Sequence of the second protein:
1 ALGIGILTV

Contacts between the two chains:
Residue W167 in the first protein interacts with residue A1 in the second protein (closest heavy-atom distance 3.2 Å).
Residue V67 in the first protein interacts with residue L2 in the second protein (closest heavy-atom distance 3.4 Å).
Residue Y171 in the first protein contacts residue A1 in the second protein (closest heavy-atom distance 2.8 Å).
Residue D77 in the first protein contacts residue T8 in the second protein (closest heavy-atom distance 2.6 Å).
Residue R97 in the first protein interacts with residue I6 in the second protein (closest heavy-atom distance 3.3 Å).
Residue E63 in the first protein interacts with residue A1 in the second protein (closest heavy-atom distance 3.4 Å).
Residue A150 in the first protein interacts with residue L7 in the second protein (closest heavy-atom distance 4.0 Å).
Residue T143 in the first protein interacts with residue V9 in the second protein (closest heavy-atom distance 2.6 Å).
Residue Y7 in the first protein is in contact with residue A1 in the second protein (closest heavy-atom distance 3.0 Å).
Residue W147 in the first protein interacts with residue V9 in the second protein (closest heavy-atom distance 3.7 Å).
Residue K146 in the first protein contacts residue T8 in the second protein (closest heavy-atom distance 4.5 Å).
Residue T80 in the first protein contacts residue T8 in the second protein (closest heavy-atom distance 4.5 Å).
Residue M5 in the first protein contacts residue A1 in the second protein (closest heavy-atom distance 3.5 Å).
Residue K66 in the first protein contacts residue A1 in the second protein (closest heavy-atom distance 4.0 Å).
Residue H70 in the first protein interacts with residue G3 in the second protein (closest heavy-atom distance 3.2 Å).
Residue K66 in the first protein interacts with residue G3 in the second protein (closest heavy-atom distance 3.9 Å).
Residue T73 in the first protein is in contact with residue T8 in the second protein (closest heavy-atom distance 3.5 Å).
Residue L156 in the first protein interacts with residue I6 in the second protein (closest heavy-atom distance 4.1 Å).
Residue W147 in the first protein contacts residue T8 in the second protein (closest heavy-atom distance 2.9 Å).
Residue Y99 in the first protein interacts with residue G3 in the second protein (closest heavy-atom distance 3.0 Å).
Residue V76 in the first protein is in contact with residue T8 in the second protein (closest heavy-atom distance 3.5 Å).
Residue D77 in the first protein interacts with residue L7 in the second protein (closest heavy-atom distance 4.8 Å).
Residue K66 in the first protein interacts with residue L2 in the second protein (closest heavy-atom distance 2.9 Å).
Residue F33 in the first protein contacts residue A1 in the second protein (closest heavy-atom distance 4.8 Å).
Residue Y59 in the first protein is in contact with residue A1 in the second protein (closest heavy-atom distance 4.4 Å).
Residue K146 in the first protein interacts with residue V9 in the second protein (closest heavy-atom distance 2.7 Å).
Residue Q155 in the first protein interacts with residue G5 in the second protein (closest heavy-atom distance 4.1 Å).
Residue Y159 in the first protein is in contact with residue A1 in the second protein (closest heavy-atom distance 2.6 Å).
Residue Y116 in the first protein interacts with residue V9 in the second protein (closest heavy-atom distance 3.7 Å).
Residue V152 in the first protein is in contact with residue G5 in the second protein (closest heavy-atom distance 4.0 Å).
Residue W147 in the first protein is in contact with residue L7 in the second protein (closest heavy-atom distance 3.4 Å).
Residue V152 in the first protein contacts residue L7 in the second protein (closest heavy-atom distance 3.6 Å).
Residue T80 in the first protein interacts with residue V9 in the second protein (closest heavy-atom distance 3.9 Å).
Residue D77 in the first protein is in contact with residue V9 in the second protein (closest heavy-atom distance 3.0 Å).
Residue L156 in the first protein is in contact with residue I4 in the second protein (closest heavy-atom distance 4.0 Å).
Residue Y99 in the first protein is in contact with residue L2 in the second protein (closest heavy-atom distance 3.5 Å).
Residue H70 in the first protein contacts residue L2 in the second protein (closest heavy-atom distance 4.4 Å).
Residue T73 in the first protein interacts with residue L7 in the second protein (closest heavy-atom distance 3.6 Å).
Residue K66 in the first protein contacts residue I4 in the second protein (closest heavy-atom distance 3.6 Å).
Residue H114 in the first protein contacts residue I6 in the second protein (closest heavy-atom distance 4.1 Å).
Residue M45 in the first protein is in contact with residue L2 in the second protein (closest heavy-atom distance 3.5 Å).
Residue T142 in the first protein is in contact with residue V9 in the second protein (closest heavy-atom distance 5.0 Å).
Residue Y99 in the first protein is in contact with residue I6 in the second protein (closest heavy-atom distance 4.6 Å).
Residue L81 in the first protein is in contact with residue V9 in the second protein (closest heavy-atom distance 3.9 Å).
Residue R97 in the first protein contacts residue L7 in the second protein (closest heavy-atom distance 4.5 Å).
Residue Y159 in the first protein is in contact with residue G3 in the second protein (closest heavy-atom distance 3.6 Å).
Residue Y159 in the first protein interacts with residue L2 in the second protein (closest heavy-atom distance 3.8 Å).
Residue F9 in the first protein contacts residue L2 in the second protein (closest heavy-atom distance 3.7 Å).
Residue L156 in the first protein is in contact with residue G5 in the second protein (closest heavy-atom distance 4.2 Å).
Residue Y123 in the first protein interacts with residue V9 in the second protein (closest heavy-atom distance 4.2 Å).
Residue T73 in the first protein is in contact with residue I6 in the second protein (closest heavy-atom distance 3.5 Å).
Residue Y7 in the first protein interacts with residue L2 in the second protein (closest heavy-atom distance 3.5 Å).
Residue Y84 in the first protein is in contact with residue V9 in the second protein (closest heavy-atom distance 2.7 Å).
Residue E63 in the first protein is in contact with residue L2 in the second protein (closest heavy-atom distance 2.8 Å).
Residue H70 in the first protein contacts residue I6 in the second protein (closest heavy-atom distance 4.0 Å).
Residue Q155 in the first protein is in contact with residue I4 in the second protein (closest heavy-atom distance 2.9 Å).

Sequence of the first protein:
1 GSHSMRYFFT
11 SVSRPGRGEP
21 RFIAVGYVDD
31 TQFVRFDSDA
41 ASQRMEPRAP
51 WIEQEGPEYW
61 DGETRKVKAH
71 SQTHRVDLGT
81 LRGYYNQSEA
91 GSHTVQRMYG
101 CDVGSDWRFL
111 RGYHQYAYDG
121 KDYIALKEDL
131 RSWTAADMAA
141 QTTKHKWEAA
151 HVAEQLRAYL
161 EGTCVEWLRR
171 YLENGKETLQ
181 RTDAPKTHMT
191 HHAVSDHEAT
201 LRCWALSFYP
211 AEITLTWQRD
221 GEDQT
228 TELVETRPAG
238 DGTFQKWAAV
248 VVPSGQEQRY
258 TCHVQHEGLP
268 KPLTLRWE

These two protein chains interact to form a complex.